Sequence of the first protein:
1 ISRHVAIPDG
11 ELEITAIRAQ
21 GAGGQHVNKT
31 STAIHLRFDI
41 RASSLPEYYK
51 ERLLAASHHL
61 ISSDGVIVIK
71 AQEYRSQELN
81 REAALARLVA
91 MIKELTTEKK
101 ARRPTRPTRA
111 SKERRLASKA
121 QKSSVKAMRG

Sequence of the second protein:
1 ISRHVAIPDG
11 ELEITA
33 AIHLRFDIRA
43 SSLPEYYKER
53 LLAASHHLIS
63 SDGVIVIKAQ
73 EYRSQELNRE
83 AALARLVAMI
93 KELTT

These two protein chains interact to form a complex.

Interface contacts:
Residue K100 in the first protein contacts residue E94 in the second protein (closest heavy-atom distance 2.8 Å).
Residue P8 in the first protein is in contact with residue I1 in the second protein (closest heavy-atom distance 4.3 Å).
Residue K93 in the first protein is in contact with residue S2 in the second protein (closest heavy-atom distance 3.1 Å).
Residue A6 in the first protein is in contact with residue R3 in the second protein (closest heavy-atom distance 3.7 Å).
Residue V5 in the first protein contacts residue R3 in the second protein (closest heavy-atom distance 4.8 Å).
Residue R3 in the first protein interacts with residue S2 in the second protein (closest heavy-atom distance 4.3 Å).
Residue R102 in the first protein contacts residue R87 in the second protein (closest heavy-atom distance 3.1 Å).
Residue R102 in the first protein is in contact with residue Y74 in the second protein (closest heavy-atom distance 4.8 Å).
Residue L45 in the first protein interacts with residue I1 in the second protein (closest heavy-atom distance 4.9 Å).
Residue V5 in the first protein contacts residue I1 in the second protein (closest heavy-atom distance 3.0 Å).
Residue I1 in the first protein is in contact with residue I7 in the second protein (closest heavy-atom distance 3.3 Å).
Residue I1 in the first protein interacts with residue H4 in the second protein (closest heavy-atom distance 4.9 Å).
Residue A6 in the first protein interacts with residue S2 in the second protein (closest heavy-atom distance 3.6 Å).
Residue I1 in the first protein contacts residue P8 in the second protein (closest heavy-atom distance 4.1 Å).
Residue R3 in the first protein interacts with residue T96 in the second protein (closest heavy-atom distance 4.0 Å).
Residue L88 in the first protein is in contact with residue I1 in the second protein (closest heavy-atom distance 4.0 Å).
Residue S2 in the first protein interacts with residue R3 in the second protein (closest heavy-atom distance 4.2 Å).
Residue I7 in the first protein interacts with residue I1 in the second protein (closest heavy-atom distance 3.3 Å).
Residue V5 in the first protein interacts with residue S2 in the second protein (closest heavy-atom distance 3.7 Å).
Residue I7 in the first protein contacts residue S2 in the second protein (closest heavy-atom distance 5.0 Å).
Residue H4 in the first protein contacts residue R3 in the second protein (closest heavy-atom distance 3.0 Å).
Residue S2 in the first protein is in contact with residue V5 in the second protein (closest heavy-atom distance 2.4 Å).
Residue R3 in the first protein interacts with residue R3 in the second protein (closest heavy-atom distance 3.4 Å).
Residue I1 in the first protein interacts with residue K93 in the second protein (closest heavy-atom distance 3.8 Å).
Residue V89 in the first protein is in contact with residue S2 in the second protein (closest heavy-atom distance 4.1 Å).
Residue S2 in the first protein contacts residue I7 in the second protein (closest heavy-atom distance 4.0 Å).
Residue R3 in the first protein is in contact with residue V5 in the second protein (closest heavy-atom distance 4.5 Å).
Residue K93 in the first protein is in contact with residue I1 in the second protein (closest heavy-atom distance 3.7 Å).
Residue S2 in the first protein contacts residue A6 in the second protein (closest heavy-atom distance 4.2 Å).
Residue K93 in the first protein interacts with residue R3 in the second protein (closest heavy-atom distance 5.0 Å).
Residue V89 in the first protein contacts residue I1 in the second protein (closest heavy-atom distance 3.4 Å).
Residue H4 in the first protein interacts with residue I1 in the second protein (closest heavy-atom distance 4.6 Å).
Residue H4 in the first protein interacts with residue V5 in the second protein (closest heavy-atom distance 3.6 Å).
Residue I92 in the first protein interacts with residue I1 in the second protein (closest heavy-atom distance 3.6 Å).
Residue R3 in the first protein contacts residue H4 in the second protein (closest heavy-atom distance 4.6 Å).
Residue S2 in the first protein interacts with residue H4 in the second protein (closest heavy-atom distance 3.8 Å).
Residue H4 in the first protein is in contact with residue S2 in the second protein (closest heavy-atom distance 3.1 Å).
Residue I1 in the first protein interacts with residue V5 in the second protein (closest heavy-atom distance 3.8 Å).
Residue K99 in the first protein is in contact with residue T97 in the second protein (closest heavy-atom distance 4.9 Å).
Residue A6 in the first protein contacts residue I1 in the second protein (closest heavy-atom distance 2.9 Å).
Residue I1 in the first protein interacts with residue V89 in the second protein (closest heavy-atom distance 5.0 Å).
Residue R3 in the first protein is in contact with residue Y48 in the second protein (closest heavy-atom distance 4.9 Å).
Residue R3 in the first protein interacts with residue K93 in the second protein (closest heavy-atom distance 5.0 Å).
Residue I1 in the first protein is in contact with residue A6 in the second protein (closest heavy-atom distance 3.0 Å).